Sequence of chain A:
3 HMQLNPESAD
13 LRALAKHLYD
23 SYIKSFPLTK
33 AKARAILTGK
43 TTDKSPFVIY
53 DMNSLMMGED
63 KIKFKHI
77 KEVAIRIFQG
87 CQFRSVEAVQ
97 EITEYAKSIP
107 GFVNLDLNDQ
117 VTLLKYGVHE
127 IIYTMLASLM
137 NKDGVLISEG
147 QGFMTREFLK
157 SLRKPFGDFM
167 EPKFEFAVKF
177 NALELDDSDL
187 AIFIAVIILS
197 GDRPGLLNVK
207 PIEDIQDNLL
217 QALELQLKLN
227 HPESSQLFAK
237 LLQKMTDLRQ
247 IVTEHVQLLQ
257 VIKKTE

This data describes a binding interaction between two proteins.

Interface contacts:
Residue K121 in chain A interacts with residue L8 in chain B (closest heavy-atom distance 3.6 Å).
Residue Q96 in chain A interacts with residue I11 in chain B (closest heavy-atom distance 4.4 Å).
Residue L120 in chain A interacts with residue I12 in chain B (closest heavy-atom distance 3.7 Å).
Residue T99 in chain A contacts residue I12 in chain B (closest heavy-atom distance 4.2 Å).
Residue H125 in chain A interacts with residue L8 in chain B (closest heavy-atom distance 4.2 Å).
Residue Q116 in chain A interacts with residue L16 in chain B (closest heavy-atom distance 3.6 Å).
Residue K121 in chain A contacts residue I12 in chain B (closest heavy-atom distance 3.5 Å).
Residue V124 in chain A contacts residue L8 in chain B (closest heavy-atom distance 4.1 Å).
Residue V95 in chain A interacts with residue L8 in chain B (closest heavy-atom distance 3.7 Å).
Residue V95 in chain A is in contact with residue I12 in chain B (closest heavy-atom distance 3.7 Å).
Residue K121 in chain A interacts with residue E9 in chain B (closest heavy-atom distance 4.3 Å).
Residue T99 in chain A is in contact with residue L16 in chain B (closest heavy-atom distance 3.7 Å).
Residue L113 in chain A interacts with residue L16 in chain B (closest heavy-atom distance 3.8 Å).
Residue K103 in chain A interacts with residue M17 in chain B (closest heavy-atom distance 4.8 Å).
Residue V117 in chain A is in contact with residue L16 in chain B (closest heavy-atom distance 3.8 Å).
Residue V92 in chain A contacts residue I11 in chain B (closest heavy-atom distance 4.1 Å).
Residue V117 in chain A is in contact with residue R13 in chain B (closest heavy-atom distance 3.8 Å).
Residue V124 in chain A contacts residue I12 in chain B (closest heavy-atom distance 4.8 Å).
Residue L113 in chain A interacts with residue R13 in chain B (closest heavy-atom distance 4.1 Å).
Residue V117 in chain A contacts residue E9 in chain B (closest heavy-atom distance 3.8 Å).
Residue E100 in chain A is in contact with residue A15 in chain B (closest heavy-atom distance 3.9 Å).
Residue T99 in chain A interacts with residue A15 in chain B (closest heavy-atom distance 3.6 Å).
Residue K103 in chain A interacts with residue L16 in chain B (closest heavy-atom distance 3.7 Å).
Residue Q96 in chain A is in contact with residue A15 in chain B (closest heavy-atom distance 4.2 Å).
Residue V117 in chain A interacts with residue I12 in chain B (closest heavy-atom distance 4.2 Å).
Residue K103 in chain A interacts with residue A15 in chain B (closest heavy-atom distance 3.1 Å).
Residue V95 in chain A interacts with residue I11 in chain B (closest heavy-atom distance 3.5 Å).
Residue L120 in chain A is in contact with residue L16 in chain B (closest heavy-atom distance 4.1 Å).
Residue F108 in chain A is in contact with residue L16 in chain B (closest heavy-atom distance 4.2 Å).
Residue K121 in chain A is in contact with residue N5 in chain B (closest heavy-atom distance 3.9 Å).
Residue Q116 in chain A interacts with residue I12 in chain B (closest heavy-atom distance 5.0 Å).
Residue N114 in chain A interacts with residue R13 in chain B (closest heavy-atom distance 3.1 Å).

Sequence of chain B:
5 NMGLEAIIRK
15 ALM